Sequence of protein 2:
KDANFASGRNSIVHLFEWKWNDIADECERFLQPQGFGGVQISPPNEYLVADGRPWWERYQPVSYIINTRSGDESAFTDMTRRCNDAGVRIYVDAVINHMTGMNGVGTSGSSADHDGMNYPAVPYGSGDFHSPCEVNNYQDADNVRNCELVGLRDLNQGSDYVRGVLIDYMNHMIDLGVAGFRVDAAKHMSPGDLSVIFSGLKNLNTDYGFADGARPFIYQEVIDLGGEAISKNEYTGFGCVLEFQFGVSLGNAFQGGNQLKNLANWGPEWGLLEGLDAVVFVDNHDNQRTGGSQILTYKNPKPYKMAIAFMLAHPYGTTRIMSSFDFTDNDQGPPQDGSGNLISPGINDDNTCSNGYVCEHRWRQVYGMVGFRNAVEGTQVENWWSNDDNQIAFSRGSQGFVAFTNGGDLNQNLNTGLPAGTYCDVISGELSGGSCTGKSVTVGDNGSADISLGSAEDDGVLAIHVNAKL

Interface contacts:
Residue W57 in protein 2 interacts with residue S25 in protein 1 (closest heavy-atom distance 4.2 Å).
Residue W56 in protein 2 is in contact with residue Y28 in protein 1 (closest heavy-atom distance 3.5 Å).
Residue I224 in protein 2 is in contact with residue N6 in protein 1 (closest heavy-atom distance 4.3 Å).
Residue Y139 in protein 2 contacts residue I2 in protein 1 (closest heavy-atom distance 4.0 Å).
Residue T291 in protein 2 is in contact with residue T24 in protein 1 (closest heavy-atom distance 4.0 Å).
Residue Q295 in protein 2 is in contact with residue K4 in protein 1 (closest heavy-atom distance 2.7 Å).
Residue Y139 in protein 2 is in contact with residue P3 in protein 1 (closest heavy-atom distance 3.3 Å).
Residue Y139 in protein 2 is in contact with residue N6 in protein 1 (closest heavy-atom distance 3.5 Å).
Residue V151 in protein 2 interacts with residue G9 in protein 1 (closest heavy-atom distance 3.5 Å).
Residue E135 in protein 2 interacts with residue D13 in protein 1 (closest heavy-atom distance 2.9 Å).
Residue V151 in protein 2 interacts with residue Y28 in protein 1 (closest heavy-atom distance 4.3 Å).
Residue L226 in protein 2 interacts with residue W5 in protein 1 (closest heavy-atom distance 3.0 Å).
Residue D332 in protein 2 interacts with residue S25 in protein 1 (closest heavy-atom distance 2.8 Å).
Residue G152 in protein 2 contacts residue M12 in protein 1 (closest heavy-atom distance 4.6 Å).
Residue D287 in protein 2 is in contact with residue N30 in protein 1 (closest heavy-atom distance 3.2 Å).
Residue V151 in protein 2 contacts residue C8 in protein 1 (closest heavy-atom distance 3.4 Å).
Residue R290 in protein 2 is in contact with residue T24 in protein 1 (closest heavy-atom distance 3.2 Å).
Residue F245 in protein 2 is in contact with residue W5 in protein 1 (closest heavy-atom distance 3.5 Å).
Residue Y60 in protein 2 is in contact with residue Y28 in protein 1 (closest heavy-atom distance 3.5 Å).
Residue D287 in protein 2 contacts residue R7 in protein 1 (closest heavy-atom distance 2.8 Å).
Residue Y139 in protein 2 is in contact with residue C1 in protein 1 (closest heavy-atom distance 3.9 Å).
Residue D332 in protein 2 is in contact with residue Y28 in protein 1 (closest heavy-atom distance 4.2 Å).
Residue T291 in protein 2 interacts with residue S32 in protein 1 (closest heavy-atom distance 3.5 Å).
Residue V249 in protein 2 interacts with residue W5 in protein 1 (closest heavy-atom distance 4.2 Å).
Residue V151 in protein 2 is in contact with residue R7 in protein 1 (closest heavy-atom distance 3.9 Å).
Residue V136 in protein 2 interacts with residue D13 in protein 1 (closest heavy-atom distance 4.4 Å).
Residue T291 in protein 2 contacts residue W5 in protein 1 (closest heavy-atom distance 3.1 Å).
Residue I296 in protein 2 is in contact with residue W5 in protein 1 (closest heavy-atom distance 3.5 Å).
Residue N137 in protein 2 contacts residue C1 in protein 1 (closest heavy-atom distance 2.8 Å).
Residue E229 in protein 2 interacts with residue P3 in protein 1 (closest heavy-atom distance 3.3 Å).
Residue N288 in protein 2 interacts with residue N30 in protein 1 (closest heavy-atom distance 4.3 Å).
Residue L150 in protein 2 contacts residue R7 in protein 1 (closest heavy-atom distance 3.8 Å).
Residue N137 in protein 2 is in contact with residue V15 in protein 1 (closest heavy-atom distance 3.7 Å).
Residue E229 in protein 2 interacts with residue N6 in protein 1 (closest heavy-atom distance 3.4 Å).
Residue D185 in protein 2 interacts with residue Y28 in protein 1 (closest heavy-atom distance 4.4 Å).
Residue V151 in protein 2 interacts with residue D13 in protein 1 (closest heavy-atom distance 3.4 Å).
Residue N288 in protein 2 contacts residue W5 in protein 1 (closest heavy-atom distance 4.1 Å).
Residue I224 in protein 2 contacts residue W5 in protein 1 (closest heavy-atom distance 3.7 Å).
Residue N331 in protein 2 interacts with residue T24 in protein 1 (closest heavy-atom distance 3.2 Å).
Residue Y139 in protein 2 is in contact with residue R7 in protein 1 (closest heavy-atom distance 4.2 Å).
Residue V151 in protein 2 contacts residue Y27 in protein 1 (closest heavy-atom distance 4.2 Å).
Residue E135 in protein 2 is in contact with residue V15 in protein 1 (closest heavy-atom distance 3.5 Å).
Residue Q295 in protein 2 contacts residue W5 in protein 1 (closest heavy-atom distance 3.7 Å).
Residue G292 in protein 2 contacts residue T24 in protein 1 (closest heavy-atom distance 4.0 Å).
Residue V151 in protein 2 is in contact with residue M12 in protein 1 (closest heavy-atom distance 3.5 Å).
Residue G102 in protein 2 is in contact with residue M12 in protein 1 (closest heavy-atom distance 3.5 Å).
Residue T291 in protein 2 is in contact with residue N30 in protein 1 (closest heavy-atom distance 4.0 Å).
Residue R290 in protein 2 contacts residue S32 in protein 1 (closest heavy-atom distance 4.5 Å).
Residue W57 in protein 2 is in contact with residue Y27 in protein 1 (closest heavy-atom distance 3.8 Å).
Residue G152 in protein 2 is in contact with residue D13 in protein 1 (closest heavy-atom distance 4.1 Å).
Residue L153 in protein 2 is in contact with residue Y28 in protein 1 (closest heavy-atom distance 4.3 Å).
Residue E222 in protein 2 is in contact with residue R7 in protein 1 (closest heavy-atom distance 4.3 Å).
Residue G292 in protein 2 is in contact with residue S32 in protein 1 (closest heavy-atom distance 3.1 Å).
Residue D332 in protein 2 is in contact with residue Y27 in protein 1 (closest heavy-atom distance 4.6 Å).
Residue R290 in protein 2 is in contact with residue N30 in protein 1 (closest heavy-atom distance 3.1 Å).
Residue D287 in protein 2 contacts residue W5 in protein 1 (closest heavy-atom distance 4.3 Å).
Residue W57 in protein 2 is in contact with residue Y28 in protein 1 (closest heavy-atom distance 3.4 Å).
Residue G293 in protein 2 contacts residue S32 in protein 1 (closest heavy-atom distance 3.9 Å).
Residue K188 in protein 2 interacts with residue N6 in protein 1 (closest heavy-atom distance 2.8 Å).
Residue V136 in protein 2 interacts with residue V15 in protein 1 (closest heavy-atom distance 3.7 Å).

These two protein chains interact to form a complex.

Sequence of protein 1:
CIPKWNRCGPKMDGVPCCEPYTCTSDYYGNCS